This data describes a binding interaction between two proteins.

Sequence of protein 1:
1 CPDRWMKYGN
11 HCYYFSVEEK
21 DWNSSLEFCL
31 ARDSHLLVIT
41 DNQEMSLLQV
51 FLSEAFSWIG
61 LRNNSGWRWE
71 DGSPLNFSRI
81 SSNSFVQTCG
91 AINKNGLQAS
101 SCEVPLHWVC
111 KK

Residue-level contacts at the interface:
Residue S100 in protein 1 interacts with residue I5 in protein 2 (closest heavy-atom distance 3.9 Å).
Residue S101 in protein 1 interacts with residue I5 in protein 2 (closest heavy-atom distance 2.9 Å).
Residue S100 in protein 1 is in contact with residue P7 in protein 2 (closest heavy-atom distance 3.3 Å).
Residue S84 in protein 1 interacts with residue E94 in protein 2 (closest heavy-atom distance 2.9 Å).
Residue N83 in protein 1 interacts with residue I8 in protein 2 (closest heavy-atom distance 3.0 Å).
Residue V86 in protein 1 is in contact with residue W3 in protein 2 (closest heavy-atom distance 4.1 Å).
Residue V86 in protein 1 interacts with residue M1 in protein 2 (closest heavy-atom distance 3.6 Å).
Residue E54 in protein 1 contacts residue P11 in protein 2 (closest heavy-atom distance 4.5 Å).
Residue S101 in protein 1 interacts with residue V4 in protein 2 (closest heavy-atom distance 3.7 Å).
Residue F85 in protein 1 is in contact with residue M1 in protein 2 (closest heavy-atom distance 3.9 Å).
Residue V86 in protein 1 is in contact with residue I5 in protein 2 (closest heavy-atom distance 4.0 Å).
Residue N83 in protein 1 interacts with residue L96 in protein 2 (closest heavy-atom distance 2.8 Å).
Residue S84 in protein 1 contacts residue L96 in protein 2 (closest heavy-atom distance 4.9 Å).
Residue N83 in protein 1 contacts residue E94 in protein 2 (closest heavy-atom distance 3.5 Å).
Residue N93 in protein 1 is in contact with residue S9 in protein 2 (closest heavy-atom distance 4.3 Å).
Residue V104 in protein 1 contacts residue I5 in protein 2 (closest heavy-atom distance 4.1 Å).
Residue Q87 in protein 1 is in contact with residue I8 in protein 2 (closest heavy-atom distance 5.0 Å).
Residue S100 in protein 1 interacts with residue P6 in protein 2 (closest heavy-atom distance 3.8 Å).
Residue N83 in protein 1 interacts with residue P6 in protein 2 (closest heavy-atom distance 3.8 Å).
Residue V104 in protein 1 interacts with residue V4 in protein 2 (closest heavy-atom distance 3.6 Å).
Residue F56 in protein 1 contacts residue P7 in protein 2 (closest heavy-atom distance 3.5 Å).
Residue S84 in protein 1 interacts with residue I95 in protein 2 (closest heavy-atom distance 3.7 Å).
Residue N83 in protein 1 interacts with residue I5 in protein 2 (closest heavy-atom distance 4.7 Å).
Residue L106 in protein 1 interacts with residue P7 in protein 2 (closest heavy-atom distance 4.2 Å).
Residue S84 in protein 1 contacts residue M93 in protein 2 (closest heavy-atom distance 3.8 Å).
Residue F56 in protein 1 is in contact with residue I8 in protein 2 (closest heavy-atom distance 4.7 Å).
Residue Q98 in protein 1 interacts with residue S9 in protein 2 (closest heavy-atom distance 4.0 Å).
Residue Q98 in protein 1 is in contact with residue I8 in protein 2 (closest heavy-atom distance 2.8 Å).
Residue Q87 in protein 1 interacts with residue P7 in protein 2 (closest heavy-atom distance 4.1 Å).
Residue S101 in protein 1 contacts residue P6 in protein 2 (closest heavy-atom distance 4.9 Å).
Residue Q87 in protein 1 is in contact with residue P6 in protein 2 (closest heavy-atom distance 3.1 Å).
Residue E103 in protein 1 contacts residue V4 in protein 2 (closest heavy-atom distance 4.1 Å).
Residue V86 in protein 1 interacts with residue M93 in protein 2 (closest heavy-atom distance 3.4 Å).
Residue S84 in protein 1 interacts with residue I5 in protein 2 (closest heavy-atom distance 3.8 Å).
Residue Q87 in protein 1 interacts with residue I5 in protein 2 (closest heavy-atom distance 3.0 Å).
Residue E103 in protein 1 contacts residue N28 in protein 2 (closest heavy-atom distance 4.0 Å).
Residue E54 in protein 1 contacts residue L10 in protein 2 (closest heavy-atom distance 4.7 Å).
Residue V104 in protein 1 contacts residue P7 in protein 2 (closest heavy-atom distance 4.6 Å).
Residue F56 in protein 1 contacts residue S9 in protein 2 (closest heavy-atom distance 3.7 Å).
Residue N83 in protein 1 interacts with residue I97 in protein 2 (closest heavy-atom distance 4.5 Å).
Residue E103 in protein 1 interacts with residue W3 in protein 2 (closest heavy-atom distance 4.9 Å).
Residue S101 in protein 1 is in contact with residue W3 in protein 2 (closest heavy-atom distance 4.0 Å).
Residue N83 in protein 1 is in contact with residue P7 in protein 2 (closest heavy-atom distance 3.8 Å).
Residue F85 in protein 1 interacts with residue M93 in protein 2 (closest heavy-atom distance 3.7 Å).
Residue A99 in protein 1 interacts with residue P7 in protein 2 (closest heavy-atom distance 3.5 Å).
Residue Q98 in protein 1 contacts residue P7 in protein 2 (closest heavy-atom distance 4.1 Å).
Residue N83 in protein 1 interacts with residue I95 in protein 2 (closest heavy-atom distance 3.4 Å).
Residue E54 in protein 1 contacts residue S9 in protein 2 (closest heavy-atom distance 4.1 Å).
Residue S82 in protein 1 is in contact with residue L96 in protein 2 (closest heavy-atom distance 4.2 Å).
Residue V104 in protein 1 contacts residue P6 in protein 2 (closest heavy-atom distance 3.7 Å).
Residue A99 in protein 1 is in contact with residue P6 in protein 2 (closest heavy-atom distance 4.9 Å).

Sequence of protein 2:
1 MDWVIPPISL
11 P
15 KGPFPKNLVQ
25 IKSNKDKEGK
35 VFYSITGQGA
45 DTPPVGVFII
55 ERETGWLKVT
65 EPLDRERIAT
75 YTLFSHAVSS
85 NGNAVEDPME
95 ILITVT